Residue-level contacts at the interface:
Residue Y73 in chain B is in contact with residue P85 in chain A (closest heavy-atom distance 3.6 Å).
Residue R81 in chain B is in contact with residue L63 in chain A (closest heavy-atom distance 3.1 Å).
Residue Y73 in chain B interacts with residue P87 in chain A (closest heavy-atom distance 3.4 Å).
Residue Y80 in chain B is in contact with residue L83 in chain A (closest heavy-atom distance 3.2 Å).
Residue R81 in chain B contacts residue G66 in chain A (closest heavy-atom distance 3.2 Å).
Residue E54 in chain B interacts with residue A90 in chain A (closest heavy-atom distance 3.7 Å).
Residue Y73 in chain B is in contact with residue P84 in chain A (closest heavy-atom distance 3.6 Å).
Residue W53 in chain B is in contact with residue V89 in chain A (closest heavy-atom distance 3.4 Å).
Residue K76 in chain B is in contact with residue P84 in chain A (closest heavy-atom distance 3.5 Å).
Residue Y84 in chain B is in contact with residue L82 in chain A (closest heavy-atom distance 3.2 Å).
Residue K65 in chain B interacts with residue P87 in chain A (closest heavy-atom distance 3.7 Å).
Residue S52 in chain B is in contact with residue P86 in chain A (closest heavy-atom distance 5.0 Å).
Residue Y84 in chain B contacts residue L63 in chain A (closest heavy-atom distance 4.4 Å).
Residue W53 in chain B contacts residue A90 in chain A (closest heavy-atom distance 3.1 Å).
Residue Y84 in chain B is in contact with residue S64 in chain A (closest heavy-atom distance 3.8 Å).
Residue W53 in chain B is in contact with residue M91 in chain A (closest heavy-atom distance 4.0 Å).
Residue K65 in chain B contacts residue M88 in chain A (closest heavy-atom distance 3.3 Å).
Residue I50 in chain B is in contact with residue P85 in chain A (closest heavy-atom distance 3.8 Å).
Residue V77 in chain B is in contact with residue L83 in chain A (closest heavy-atom distance 4.4 Å).
Residue P56 in chain B interacts with residue M91 in chain A (closest heavy-atom distance 3.5 Å).
Residue S52 in chain B interacts with residue P85 in chain A (closest heavy-atom distance 3.4 Å).
Residue Y80 in chain B interacts with residue L82 in chain A (closest heavy-atom distance 3.4 Å).
Residue R81 in chain B interacts with residue A67 in chain A (closest heavy-atom distance 2.8 Å).
Residue A55 in chain B is in contact with residue M91 in chain A (closest heavy-atom distance 4.8 Å).
Residue I85 in chain B interacts with residue V65 in chain A (closest heavy-atom distance 4.6 Å).
Residue L69 in chain B interacts with residue P87 in chain A (closest heavy-atom distance 3.7 Å).
Residue E54 in chain B interacts with residue M91 in chain A (closest heavy-atom distance 4.8 Å).
Residue I88 in chain B contacts residue S64 in chain A (closest heavy-atom distance 3.9 Å).
Residue Y73 in chain B contacts residue Q74 in chain A (closest heavy-atom distance 3.0 Å).
Residue I88 in chain B interacts with residue Y61 in chain A (closest heavy-atom distance 3.5 Å).
Residue K76 in chain B is in contact with residue P85 in chain A (closest heavy-atom distance 4.3 Å).
Residue R81 in chain B contacts residue Q68 in chain A (closest heavy-atom distance 4.2 Å).
Residue I85 in chain B contacts residue S64 in chain A (closest heavy-atom distance 3.2 Å).
Residue Y84 in chain B contacts residue K60 in chain A (closest heavy-atom distance 4.1 Å).
Residue A55 in chain B contacts residue A90 in chain A (closest heavy-atom distance 3.7 Å).
Residue Y80 in chain B contacts residue P84 in chain A (closest heavy-atom distance 3.5 Å).
Residue S52 in chain B is in contact with residue V89 in chain A (closest heavy-atom distance 2.8 Å).
Residue Y73 in chain B interacts with residue P86 in chain A (closest heavy-atom distance 4.8 Å).
Residue P56 in chain B is in contact with residue A90 in chain A (closest heavy-atom distance 4.5 Å).
Residue Y73 in chain B interacts with residue L83 in chain A (closest heavy-atom distance 4.1 Å).
Residue R81 in chain B interacts with residue S64 in chain A (closest heavy-atom distance 4.6 Å).
Residue S52 in chain B interacts with residue A90 in chain A (closest heavy-atom distance 4.8 Å).
Residue V77 in chain B is in contact with residue P84 in chain A (closest heavy-atom distance 4.2 Å).
Residue I88 in chain B is in contact with residue K60 in chain A (closest heavy-atom distance 3.7 Å).

The following describes two proteins that form a bound complex.

Sequence of chain B:
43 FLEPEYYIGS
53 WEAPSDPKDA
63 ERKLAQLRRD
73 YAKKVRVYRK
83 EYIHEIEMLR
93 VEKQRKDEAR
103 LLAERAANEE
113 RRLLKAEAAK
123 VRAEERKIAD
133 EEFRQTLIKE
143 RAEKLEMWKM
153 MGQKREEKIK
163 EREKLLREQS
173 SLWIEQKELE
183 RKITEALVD

Sequence of chain A:
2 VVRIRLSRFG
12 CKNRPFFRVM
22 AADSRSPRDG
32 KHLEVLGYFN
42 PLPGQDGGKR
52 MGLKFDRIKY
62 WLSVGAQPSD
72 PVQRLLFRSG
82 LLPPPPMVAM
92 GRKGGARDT